These two protein chains interact to form a complex.

Sequence of protein 1:
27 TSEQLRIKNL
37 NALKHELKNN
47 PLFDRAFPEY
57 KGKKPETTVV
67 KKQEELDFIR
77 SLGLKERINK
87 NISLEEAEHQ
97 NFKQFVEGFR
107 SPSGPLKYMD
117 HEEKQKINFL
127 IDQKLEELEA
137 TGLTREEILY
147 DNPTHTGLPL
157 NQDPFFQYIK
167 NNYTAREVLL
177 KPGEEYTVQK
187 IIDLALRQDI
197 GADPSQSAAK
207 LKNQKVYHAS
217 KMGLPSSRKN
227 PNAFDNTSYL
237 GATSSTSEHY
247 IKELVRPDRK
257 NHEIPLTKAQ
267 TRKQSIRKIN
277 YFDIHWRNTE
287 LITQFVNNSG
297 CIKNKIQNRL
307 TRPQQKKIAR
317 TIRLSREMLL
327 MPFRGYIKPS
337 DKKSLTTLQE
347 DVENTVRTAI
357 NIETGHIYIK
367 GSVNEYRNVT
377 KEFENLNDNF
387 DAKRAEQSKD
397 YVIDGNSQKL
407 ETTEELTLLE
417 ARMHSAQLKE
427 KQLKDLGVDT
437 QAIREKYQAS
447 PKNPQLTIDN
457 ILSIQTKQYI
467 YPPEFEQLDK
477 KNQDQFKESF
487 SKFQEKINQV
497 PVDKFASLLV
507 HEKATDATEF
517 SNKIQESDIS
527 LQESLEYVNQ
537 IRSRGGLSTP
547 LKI

Residue-level contacts at the interface:
Residue E55 in protein 1 interacts with residue S483 in protein 2 (closest heavy-atom distance 3.0 Å).
Residue D499 in protein 1 interacts with residue Q271 in protein 2 (closest heavy-atom distance 2.8 Å).
Residue K44 in protein 1 contacts residue R463 in protein 2 (closest heavy-atom distance 3.2 Å).
Residue L547 in protein 1 contacts residue E232 in protein 2 (closest heavy-atom distance 3.3 Å).
Residue L505 in protein 1 is in contact with residue I527 in protein 2 (closest heavy-atom distance 3.2 Å).
Residue E181 in protein 1 is in contact with residue K219 in protein 2 (closest heavy-atom distance 2.7 Å).
Residue P108 in protein 1 interacts with residue F486 in protein 2 (closest heavy-atom distance 3.1 Å).
Residue I358 in protein 1 is in contact with residue N578 in protein 2 (closest heavy-atom distance 3.0 Å).
Residue S523 in protein 1 interacts with residue T266 in protein 2 (closest heavy-atom distance 3.0 Å).
Residue E508 in protein 1 interacts with residue L526 in protein 2 (closest heavy-atom distance 3.0 Å).
Residue N494 in protein 1 interacts with residue K534 in protein 2 (closest heavy-atom distance 3.2 Å).
Residue R538 in protein 1 is in contact with residue E232 in protein 2 (closest heavy-atom distance 2.5 Å).
Residue G361 in protein 1 is in contact with residue Y211 in protein 2 (closest heavy-atom distance 3.1 Å).
Residue E91 in protein 1 is in contact with residue N204 in protein 2 (closest heavy-atom distance 2.3 Å).
Residue H362 in protein 1 is in contact with residue N204 in protein 2 (closest heavy-atom distance 3.2 Å).
Residue Q129 in protein 1 contacts residue Q234 in protein 2 (closest heavy-atom distance 3.2 Å).
Residue K122 in protein 1 is in contact with residue E232 in protein 2 (closest heavy-atom distance 2.8 Å).
Residue F105 in protein 1 contacts residue F486 in protein 2 (closest heavy-atom distance 3.2 Å).
Residue D499 in protein 1 interacts with residue F284 in protein 2 (closest heavy-atom distance 3.2 Å).
Residue S107 in protein 1 contacts residue F486 in protein 2 (closest heavy-atom distance 3.3 Å).
Residue R32 in protein 1 is in contact with residue R477 in protein 2 (closest heavy-atom distance 3.0 Å).
Residue S523 in protein 1 contacts residue K262 in protein 2 (closest heavy-atom distance 3.2 Å).
Residue R51 in protein 1 is in contact with residue Q212 in protein 2 (closest heavy-atom distance 2.2 Å).
Residue I358 in protein 1 interacts with residue Y211 in protein 2 (closest heavy-atom distance 2.2 Å).
Residue Y465 in protein 1 interacts with residue R520 in protein 2 (closest heavy-atom distance 3.0 Å).
Residue Q185 in protein 1 is in contact with residue N578 in protein 2 (closest heavy-atom distance 3.1 Å).
Residue E132 in protein 1 interacts with residue R238 in protein 2 (closest heavy-atom distance 2.7 Å).
Residue S421 in protein 1 is in contact with residue T524 in protein 2 (closest heavy-atom distance 3.3 Å).
Residue E94 in protein 1 contacts residue N450 in protein 2 (closest heavy-atom distance 2.6 Å).
Residue Q428 in protein 1 contacts residue K532 in protein 2 (closest heavy-atom distance 3.2 Å).
Residue E62 in protein 1 is in contact with residue V460 in protein 2 (closest heavy-atom distance 3.3 Å).
Residue L43 in protein 1 is in contact with residue S462 in protein 2 (closest heavy-atom distance 3.1 Å).
Residue Q495 in protein 1 contacts residue K272 in protein 2 (closest heavy-atom distance 2.4 Å).
Residue I363 in protein 1 is in contact with residue N204 in protein 2 (closest heavy-atom distance 2.9 Å).
Residue K366 in protein 1 contacts residue L195 in protein 2 (closest heavy-atom distance 3.2 Å).
Residue S421 in protein 1 is in contact with residue E529 in protein 2 (closest heavy-atom distance 2.7 Å).
Residue F501 in protein 1 is in contact with residue I527 in protein 2 (closest heavy-atom distance 3.3 Å).
Residue A422 in protein 1 interacts with residue T524 in protein 2 (closest heavy-atom distance 3.2 Å).
Residue T64 in protein 1 contacts residue S462 in protein 2 (closest heavy-atom distance 3.0 Å).
Residue E55 in protein 1 is in contact with residue S490 in protein 2 (closest heavy-atom distance 3.0 Å).
Residue L36 in protein 1 is in contact with residue E472 in protein 2 (closest heavy-atom distance 3.3 Å).
Residue E103 in protein 1 contacts residue K219 in protein 2 (closest heavy-atom distance 2.8 Å).
Residue I439 in protein 1 interacts with residue N517 in protein 2 (closest heavy-atom distance 3.0 Å).
Residue H362 in protein 1 contacts residue M208 in protein 2 (closest heavy-atom distance 3.2 Å).
Residue D499 in protein 1 is in contact with residue F275 in protein 2 (closest heavy-atom distance 3.0 Å).
Residue R106 in protein 1 is in contact with residue H220 in protein 2 (closest heavy-atom distance 3.2 Å).
Residue V434 in protein 1 is in contact with residue N517 in protein 2 (closest heavy-atom distance 3.1 Å).
Residue E94 in protein 1 interacts with residue M208 in protein 2 (closest heavy-atom distance 3.2 Å).
Residue I525 in protein 1 interacts with residue T266 in protein 2 (closest heavy-atom distance 3.1 Å).
Residue K425 in protein 1 interacts with residue E563 in protein 2 (closest heavy-atom distance 3.0 Å).
Residue A417 in protein 1 interacts with residue L526 in protein 2 (closest heavy-atom distance 3.2 Å).
Residue Y467 in protein 1 interacts with residue P519 in protein 2 (closest heavy-atom distance 3.0 Å).
Residue K60 in protein 1 is in contact with residue Y466 in protein 2 (closest heavy-atom distance 3.0 Å).
Residue I358 in protein 1 interacts with residue F579 in protein 2 (closest heavy-atom distance 3.1 Å).
Residue K425 in protein 1 interacts with residue K521 in protein 2 (closest heavy-atom distance 2.5 Å).
Residue K334 in protein 1 interacts with residue F182 in protein 2 (closest heavy-atom distance 3.3 Å).
Residue S503 in protein 1 is in contact with residue W576 in protein 2 (closest heavy-atom distance 3.2 Å).
Residue R540 in protein 1 is in contact with residue D243 in protein 2 (closest heavy-atom distance 3.2 Å).
Residue G361 in protein 1 is in contact with residue Y302 in protein 2 (closest heavy-atom distance 3.0 Å).
Residue N35 in protein 1 is in contact with residue F484 in protein 2 (closest heavy-atom distance 3.1 Å).

Sequence of protein 2:
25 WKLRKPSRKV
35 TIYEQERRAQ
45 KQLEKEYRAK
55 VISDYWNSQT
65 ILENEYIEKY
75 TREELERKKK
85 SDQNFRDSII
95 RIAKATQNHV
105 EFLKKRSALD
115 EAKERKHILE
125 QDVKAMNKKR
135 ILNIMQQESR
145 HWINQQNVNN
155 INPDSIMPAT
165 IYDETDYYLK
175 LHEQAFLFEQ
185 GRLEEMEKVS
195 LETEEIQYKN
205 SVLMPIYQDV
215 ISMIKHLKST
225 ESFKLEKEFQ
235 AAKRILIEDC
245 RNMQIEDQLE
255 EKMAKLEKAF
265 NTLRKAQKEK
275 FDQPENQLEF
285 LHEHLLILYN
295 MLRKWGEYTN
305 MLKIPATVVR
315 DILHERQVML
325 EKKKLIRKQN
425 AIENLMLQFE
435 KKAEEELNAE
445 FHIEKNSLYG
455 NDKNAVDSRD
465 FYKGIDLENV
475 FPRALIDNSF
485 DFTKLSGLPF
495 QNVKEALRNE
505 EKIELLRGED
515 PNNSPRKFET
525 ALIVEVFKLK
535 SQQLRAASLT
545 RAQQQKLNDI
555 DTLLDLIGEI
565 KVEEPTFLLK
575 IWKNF